This data describes a binding interaction between two proteins.

Sequence of chain A:
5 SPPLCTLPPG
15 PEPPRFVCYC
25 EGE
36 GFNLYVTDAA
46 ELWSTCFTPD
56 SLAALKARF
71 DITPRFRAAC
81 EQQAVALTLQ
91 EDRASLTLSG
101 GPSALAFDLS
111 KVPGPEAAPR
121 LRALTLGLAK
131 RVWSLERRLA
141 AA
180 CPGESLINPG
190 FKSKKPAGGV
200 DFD

Interface contacts:
Residue Y433 in chain B is in contact with residue F190 in chain A (closest heavy-atom distance 4.5 Å).
Residue Q432 in chain B is in contact with residue F190 in chain A (closest heavy-atom distance 3.9 Å).
Residue Q432 in chain B is in contact with residue G189 in chain A (closest heavy-atom distance 4.7 Å).

Sequence of chain B:
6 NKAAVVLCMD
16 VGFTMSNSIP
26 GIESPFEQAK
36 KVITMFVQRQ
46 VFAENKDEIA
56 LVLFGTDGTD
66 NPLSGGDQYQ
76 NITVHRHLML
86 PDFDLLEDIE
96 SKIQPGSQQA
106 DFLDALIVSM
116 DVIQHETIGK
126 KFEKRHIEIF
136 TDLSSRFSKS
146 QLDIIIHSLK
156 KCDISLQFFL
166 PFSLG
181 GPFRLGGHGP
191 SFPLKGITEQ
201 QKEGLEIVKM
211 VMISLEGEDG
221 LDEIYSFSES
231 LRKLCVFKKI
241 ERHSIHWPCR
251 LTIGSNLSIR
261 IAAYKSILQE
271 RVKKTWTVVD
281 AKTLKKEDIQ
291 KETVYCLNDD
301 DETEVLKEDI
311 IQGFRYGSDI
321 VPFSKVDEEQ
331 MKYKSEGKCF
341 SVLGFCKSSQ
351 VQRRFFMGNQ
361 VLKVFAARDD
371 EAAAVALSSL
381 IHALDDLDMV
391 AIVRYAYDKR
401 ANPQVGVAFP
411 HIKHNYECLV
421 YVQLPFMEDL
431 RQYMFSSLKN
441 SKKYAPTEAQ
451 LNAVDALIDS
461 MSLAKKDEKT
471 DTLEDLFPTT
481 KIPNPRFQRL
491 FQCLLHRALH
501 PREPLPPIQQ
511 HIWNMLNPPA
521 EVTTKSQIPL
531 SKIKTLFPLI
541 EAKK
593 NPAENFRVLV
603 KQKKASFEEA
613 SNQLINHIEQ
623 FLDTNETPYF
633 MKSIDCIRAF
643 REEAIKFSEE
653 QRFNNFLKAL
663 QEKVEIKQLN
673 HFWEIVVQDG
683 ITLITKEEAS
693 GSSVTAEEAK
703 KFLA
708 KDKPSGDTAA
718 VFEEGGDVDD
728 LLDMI